Sequence of chain A:
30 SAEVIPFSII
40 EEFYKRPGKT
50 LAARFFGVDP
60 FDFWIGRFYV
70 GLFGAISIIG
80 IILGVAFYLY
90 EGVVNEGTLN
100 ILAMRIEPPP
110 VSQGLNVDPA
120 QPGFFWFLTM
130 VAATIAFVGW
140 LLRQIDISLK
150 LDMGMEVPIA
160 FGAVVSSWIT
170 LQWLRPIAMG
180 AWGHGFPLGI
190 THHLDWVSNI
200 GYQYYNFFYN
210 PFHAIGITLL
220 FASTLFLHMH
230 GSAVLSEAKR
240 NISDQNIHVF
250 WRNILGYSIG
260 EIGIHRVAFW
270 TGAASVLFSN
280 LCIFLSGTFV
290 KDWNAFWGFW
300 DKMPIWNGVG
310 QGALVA

This data describes a binding interaction between two proteins.

Interface contacts:
Residue V33 in chain A contacts residue A2 in chain B (closest heavy-atom distance 4.9 Å).
Residue K238 in chain A is in contact with residue G6 in chain B (closest heavy-atom distance 5.0 Å).
Residue K238 in chain A interacts with residue A7 in chain B (closest heavy-atom distance 4.9 Å).
Residue K238 in chain A contacts residue A5 in chain B (closest heavy-atom distance 3.3 Å).
Residue V33 in chain A interacts with residue A1 in chain B (closest heavy-atom distance 4.9 Å).

Sequence of chain B:
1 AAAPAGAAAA